This data describes a binding interaction between two proteins.

Sequence of chain A:
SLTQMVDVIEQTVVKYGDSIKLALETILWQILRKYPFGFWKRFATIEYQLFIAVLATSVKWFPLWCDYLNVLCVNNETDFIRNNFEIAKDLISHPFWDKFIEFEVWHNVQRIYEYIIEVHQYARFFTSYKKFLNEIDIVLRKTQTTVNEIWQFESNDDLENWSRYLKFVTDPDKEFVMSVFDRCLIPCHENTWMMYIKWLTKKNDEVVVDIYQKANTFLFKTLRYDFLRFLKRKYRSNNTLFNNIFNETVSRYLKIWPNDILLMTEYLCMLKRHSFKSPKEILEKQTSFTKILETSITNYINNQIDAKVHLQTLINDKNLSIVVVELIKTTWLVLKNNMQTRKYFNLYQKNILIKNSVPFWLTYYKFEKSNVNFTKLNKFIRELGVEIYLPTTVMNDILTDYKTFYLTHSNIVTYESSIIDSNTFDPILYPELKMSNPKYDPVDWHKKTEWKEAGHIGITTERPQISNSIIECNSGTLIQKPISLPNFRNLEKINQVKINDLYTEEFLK

Sequence of chain B:
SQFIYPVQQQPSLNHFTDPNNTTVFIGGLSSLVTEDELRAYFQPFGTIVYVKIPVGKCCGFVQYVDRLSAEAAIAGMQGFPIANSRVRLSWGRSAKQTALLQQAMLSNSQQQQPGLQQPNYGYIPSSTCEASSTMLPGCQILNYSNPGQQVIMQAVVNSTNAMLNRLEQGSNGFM

Contacts between the two chains:
Residue D507 in chain A is in contact with residue L513 in chain B (closest heavy-atom distance 3.5 Å).
Residue L619 in chain A is in contact with residue R379 in chain B (closest heavy-atom distance 3.5 Å).
Residue T503 in chain A is in contact with residue A331 in chain B (closest heavy-atom distance 2.8 Å).
Residue Y620 in chain A interacts with residue G383 in chain B (closest heavy-atom distance 3.7 Å).
Residue T503 in chain A interacts with residue P335 in chain B (closest heavy-atom distance 3.6 Å).
Residue N364 in chain A is in contact with residue S322 in chain B (closest heavy-atom distance 3.8 Å).
Residue T502 in chain A contacts residue A331 in chain B (closest heavy-atom distance 3.6 Å).
Residue D511 in chain A interacts with residue L513 in chain B (closest heavy-atom distance 3.5 Å).
Residue I616 in chain A contacts residue F307 in chain B (closest heavy-atom distance 3.4 Å).
Residue L500 in chain A interacts with residue F371 in chain B (closest heavy-atom distance 3.7 Å).
Residue Y620 in chain A is in contact with residue F352 in chain B (closest heavy-atom distance 3.3 Å).
Residue E623 in chain A interacts with residue G318 in chain B (closest heavy-atom distance 3.5 Å).
Residue Y620 in chain A interacts with residue H306 in chain B (closest heavy-atom distance 3.4 Å).
Residue Y620 in chain A interacts with residue F316 in chain B (closest heavy-atom distance 3.3 Å).
Residue T503 in chain A is in contact with residue Q334 in chain B (closest heavy-atom distance 3.6 Å).
Residue T621 in chain A is in contact with residue H306 in chain B (closest heavy-atom distance 3.1 Å).
Residue I574 in chain A contacts residue E362 in chain B (closest heavy-atom distance 3.6 Å).
Residue P469 in chain A interacts with residue G516 in chain B (closest heavy-atom distance 3.4 Å).
Residue D507 in chain A is in contact with residue R512 in chain B (closest heavy-atom distance 3.5 Å).
Residue I574 in chain A interacts with residue W382 in chain B (closest heavy-atom distance 3.2 Å).
Residue E623 in chain A interacts with residue G319 in chain B (closest heavy-atom distance 3.3 Å).
Residue P501 in chain A contacts residue Y332 in chain B (closest heavy-atom distance 3.4 Å).
Residue Y620 in chain A is in contact with residue R384 in chain B (closest heavy-atom distance 3.6 Å).
Residue L472 in chain A is in contact with residue G516 in chain B (closest heavy-atom distance 3.5 Å).
Residue F624 in chain A contacts residue P345 in chain B (closest heavy-atom distance 3.8 Å).
Residue S546 in chain A interacts with residue F336 in chain B (closest heavy-atom distance 3.5 Å).
Residue L619 in chain A is in contact with residue L380 in chain B (closest heavy-atom distance 3.8 Å).
Residue T370 in chain A contacts residue G519 in chain B (closest heavy-atom distance 3.7 Å).
Residue D507 in chain A is in contact with residue M509 in chain B (closest heavy-atom distance 3.3 Å).
Residue V435 in chain A interacts with residue S517 in chain B (closest heavy-atom distance 3.3 Å).
Residue T510 in chain A contacts residue M509 in chain B (closest heavy-atom distance 3.6 Å).
Residue G575 in chain A interacts with residue W382 in chain B (closest heavy-atom distance 3.4 Å).
Residue K476 in chain A interacts with residue L513 in chain B (closest heavy-atom distance 2.4 Å).
Residue K428 in chain A interacts with residue E328 in chain B (closest heavy-atom distance 3.5 Å).
Residue F624 in chain A interacts with residue C350 in chain B (closest heavy-atom distance 3.5 Å).
Residue N466 in chain A interacts with residue A374 in chain B (closest heavy-atom distance 3.7 Å).
Residue L619 in chain A is in contact with residue S381 in chain B (closest heavy-atom distance 3.4 Å).
Residue F624 in chain A is in contact with residue F352 in chain B (closest heavy-atom distance 3.8 Å).
Residue T473 in chain A contacts residue S517 in chain B (closest heavy-atom distance 3.7 Å).
Residue T502 in chain A interacts with residue Y332 in chain B (closest heavy-atom distance 2.4 Å).
Residue Y620 in chain A is in contact with residue T389 in chain B (closest heavy-atom distance 3.2 Å).
Residue G495 in chain A interacts with residue F371 in chain B (closest heavy-atom distance 3.7 Å).
Residue N506 in chain A is in contact with residue P335 in chain B (closest heavy-atom distance 3.2 Å).
Residue T502 in chain A contacts residue P335 in chain B (closest heavy-atom distance 3.5 Å).
Residue D618 in chain A interacts with residue F307 in chain B (closest heavy-atom distance 3.5 Å).
Residue P469 in chain A interacts with residue S517 in chain B (closest heavy-atom distance 3.2 Å).
Residue F624 in chain A is in contact with residue K348 in chain B (closest heavy-atom distance 2.6 Å).
Residue K428 in chain A interacts with residue L323 in chain B (closest heavy-atom distance 2.6 Å).
Residue G575 in chain A contacts residue F307 in chain B (closest heavy-atom distance 3.6 Å).
Residue E623 in chain A contacts residue R379 in chain B (closest heavy-atom distance 3.6 Å).
Residue P548 in chain A contacts residue M368 in chain B (closest heavy-atom distance 3.7 Å).
Residue P501 in chain A interacts with residue A331 in chain B (closest heavy-atom distance 3.7 Å).
Residue K428 in chain A is in contact with residue V324 in chain B (closest heavy-atom distance 3.9 Å).
Residue Y499 in chain A contacts residue P372 in chain B (closest heavy-atom distance 3.5 Å).
Residue K439 in chain A is in contact with residue N518 in chain B (closest heavy-atom distance 2.9 Å).
Residue D427 in chain A interacts with residue L323 in chain B (closest heavy-atom distance 3.6 Å).
Residue E623 in chain A interacts with residue C349 in chain B (closest heavy-atom distance 3.8 Å).
Residue K476 in chain A is in contact with residue E514 in chain B (closest heavy-atom distance 3.4 Å).
Residue T502 in chain A interacts with residue M368 in chain B (closest heavy-atom distance 3.6 Å).
Residue K549 in chain A contacts residue Q369 in chain B (closest heavy-atom distance 3.4 Å).